Sequence of the first protein:
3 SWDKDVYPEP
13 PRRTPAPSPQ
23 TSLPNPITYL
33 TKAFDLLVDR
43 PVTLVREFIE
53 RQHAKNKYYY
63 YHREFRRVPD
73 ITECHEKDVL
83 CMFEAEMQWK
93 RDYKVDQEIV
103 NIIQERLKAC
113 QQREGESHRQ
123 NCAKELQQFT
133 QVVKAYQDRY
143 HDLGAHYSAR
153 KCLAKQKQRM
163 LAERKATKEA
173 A

The following describes two proteins that form a bound complex.

Sequence of the second protein:
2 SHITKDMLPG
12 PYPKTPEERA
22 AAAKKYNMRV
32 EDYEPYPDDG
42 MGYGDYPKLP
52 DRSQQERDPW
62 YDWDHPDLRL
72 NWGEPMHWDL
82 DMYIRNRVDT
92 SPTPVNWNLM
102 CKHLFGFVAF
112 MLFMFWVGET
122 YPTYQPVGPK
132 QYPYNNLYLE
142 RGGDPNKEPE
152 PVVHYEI

Contacts between the two chains:
Residue R121 in the first protein contacts residue R142 in the second protein (closest heavy-atom distance 3.3 Å).
Residue R121 in the first protein interacts with residue L140 in the second protein (closest heavy-atom distance 4.5 Å).
Residue Q122 in the first protein is in contact with residue E141 in the second protein (closest heavy-atom distance 4.4 Å).
Residue R121 in the first protein interacts with residue E141 in the second protein (closest heavy-atom distance 4.4 Å).
Residue Q122 in the first protein interacts with residue L140 in the second protein (closest heavy-atom distance 2.9 Å).
Residue R121 in the first protein contacts residue G143 in the second protein (closest heavy-atom distance 4.3 Å).